These two protein chains interact to form a complex.

Sequence of the first protein:
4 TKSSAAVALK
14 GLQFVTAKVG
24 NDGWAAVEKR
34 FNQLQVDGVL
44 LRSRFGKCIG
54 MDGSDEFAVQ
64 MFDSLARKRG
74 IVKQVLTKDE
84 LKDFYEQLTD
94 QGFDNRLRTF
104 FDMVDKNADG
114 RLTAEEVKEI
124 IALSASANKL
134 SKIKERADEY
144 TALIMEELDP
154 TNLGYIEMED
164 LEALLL

Interface contacts:
Residue A128 in the second protein contacts residue I136 in the first protein (closest heavy-atom distance 3.7 Å).
Residue R114 in the second protein contacts residue I159 in the first protein (closest heavy-atom distance 3.5 Å).
Residue F96 in the second protein interacts with residue L168 in the first protein (closest heavy-atom distance 3.8 Å).
Residue I147 in the second protein interacts with residue I124 in the first protein (closest heavy-atom distance 3.9 Å).
Residue M161 in the second protein interacts with residue L100 in the first protein (closest heavy-atom distance 3.2 Å).
Residue E150 in the second protein contacts residue S7 in the first protein (closest heavy-atom distance 2.8 Å).
Residue I159 in the second protein interacts with residue L115 in the first protein (closest heavy-atom distance 2.8 Å).
Residue L115 in the second protein interacts with residue Y158 in the first protein (closest heavy-atom distance 3.1 Å).
Residue T144 in the second protein interacts with residue A117 in the first protein (closest heavy-atom distance 3.4 Å).
Residue I136 in the second protein interacts with residue A128 in the first protein (closest heavy-atom distance 3.6 Å).
Residue L168 in the second protein is in contact with residue L100 in the first protein (closest heavy-atom distance 3.8 Å).
Residue F104 in the second protein is in contact with residue L164 in the first protein (closest heavy-atom distance 3.8 Å).
Residue I147 in the second protein contacts residue V10 in the first protein (closest heavy-atom distance 3.4 Å).
Residue L167 in the second protein contacts residue A11 in the first protein (closest heavy-atom distance 3.3 Å).
Residue I159 in the second protein interacts with residue R114 in the first protein (closest heavy-atom distance 3.6 Å).
Residue L168 in the second protein contacts residue L12 in the first protein (closest heavy-atom distance 3.6 Å).
Residue S129 in the second protein is in contact with residue I136 in the first protein (closest heavy-atom distance 3.8 Å).
Residue Y158 in the second protein is in contact with residue R114 in the first protein (closest heavy-atom distance 3.4 Å).
Residue R101 in the second protein interacts with residue M161 in the first protein (closest heavy-atom distance 3.5 Å).
Residue V120 in the second protein interacts with residue I159 in the first protein (closest heavy-atom distance 3.9 Å).
Residue K137 in the second protein is in contact with residue K121 in the first protein (closest heavy-atom distance 3.4 Å).
Residue D141 in the second protein interacts with residue K121 in the first protein (closest heavy-atom distance 2.3 Å).
Residue K121 in the second protein interacts with residue A140 in the first protein (closest heavy-atom distance 3.9 Å).
Residue S7 in the second protein contacts residue I147 in the first protein (closest heavy-atom distance 3.0 Å).
Residue T4 in the second protein is in contact with residue E150 in the first protein (closest heavy-atom distance 2.9 Å).
Residue L133 in the second protein contacts residue S129 in the first protein (closest heavy-atom distance 2.9 Å).
Residue L100 in the second protein contacts residue L164 in the first protein (closest heavy-atom distance 3.6 Å).
Residue K132 in the second protein contacts residue I136 in the first protein (closest heavy-atom distance 3.9 Å).
Residue L100 in the second protein contacts residue M161 in the first protein (closest heavy-atom distance 3.5 Å).
Residue L12 in the second protein contacts residue L168 in the first protein (closest heavy-atom distance 3.9 Å).
Residue A140 in the second protein is in contact with residue K121 in the first protein (closest heavy-atom distance 3.9 Å).
Residue A8 in the second protein is in contact with residue L167 in the first protein (closest heavy-atom distance 3.5 Å).
Residue A8 in the second protein is in contact with residue L168 in the first protein (closest heavy-atom distance 3.5 Å).
Residue A140 in the second protein is in contact with residue I124 in the first protein (closest heavy-atom distance 3.9 Å).
Residue A117 in the second protein interacts with residue M148 in the first protein (closest heavy-atom distance 3.7 Å).
Residue L115 in the second protein contacts residue I159 in the first protein (closest heavy-atom distance 2.8 Å).
Residue Y158 in the second protein is in contact with residue L115 in the first protein (closest heavy-atom distance 3.1 Å).
Residue S7 in the second protein interacts with residue E150 in the first protein (closest heavy-atom distance 3.0 Å).
Residue K121 in the second protein is in contact with residue T144 in the first protein (closest heavy-atom distance 3.0 Å).
Residue T116 in the second protein interacts with residue G157 in the first protein (closest heavy-atom distance 3.8 Å).
Residue Y143 in the second protein contacts residue V10 in the first protein (closest heavy-atom distance 3.4 Å).
Residue M161 in the second protein is in contact with residue R101 in the first protein (closest heavy-atom distance 3.2 Å).
Residue E160 in the second protein interacts with residue F104 in the first protein (closest heavy-atom distance 3.6 Å).
Residue M148 in the second protein is in contact with residue L115 in the first protein (closest heavy-atom distance 3.9 Å).
Residue L167 in the second protein is in contact with residue A8 in the first protein (closest heavy-atom distance 3.2 Å).
Residue T144 in the second protein interacts with residue K121 in the first protein (closest heavy-atom distance 3.0 Å).
Residue Q170 in the second protein contacts residue T4 in the first protein (closest heavy-atom distance 3.7 Å).
Residue R114 in the second protein is in contact with residue Y158 in the first protein (closest heavy-atom distance 3.3 Å).
Residue K121 in the second protein contacts residue D141 in the first protein (closest heavy-atom distance 3.2 Å).
Residue Y143 in the second protein is in contact with residue S6 in the first protein (closest heavy-atom distance 3.9 Å).
Residue A117 in the second protein is in contact with residue T144 in the first protein (closest heavy-atom distance 3.2 Å).
Residue I136 in the second protein interacts with residue A125 in the first protein (closest heavy-atom distance 3.7 Å).
Residue E150 in the second protein is in contact with residue T4 in the first protein (closest heavy-atom distance 2.9 Å).
Residue I136 in the second protein is in contact with residue S129 in the first protein (closest heavy-atom distance 3.3 Å).
Residue L167 in the second protein contacts residue S7 in the first protein (closest heavy-atom distance 3.4 Å).
Residue F104 in the second protein interacts with residue M161 in the first protein (closest heavy-atom distance 3.4 Å).
Residue V10 in the second protein interacts with residue Y143 in the first protein (closest heavy-atom distance 3.9 Å).
Residue M161 in the second protein contacts residue F104 in the first protein (closest heavy-atom distance 3.3 Å).
Residue F104 in the second protein interacts with residue E160 in the first protein (closest heavy-atom distance 3.8 Å).
Residue I147 in the second protein interacts with residue S7 in the first protein (closest heavy-atom distance 3.8 Å).

Sequence of the second protein:
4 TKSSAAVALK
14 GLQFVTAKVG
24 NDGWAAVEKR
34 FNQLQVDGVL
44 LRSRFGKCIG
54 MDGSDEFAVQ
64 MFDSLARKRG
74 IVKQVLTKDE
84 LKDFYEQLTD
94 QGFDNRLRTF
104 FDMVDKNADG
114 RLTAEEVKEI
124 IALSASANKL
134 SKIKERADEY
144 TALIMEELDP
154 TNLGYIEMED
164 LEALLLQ